Sequence of chain A:
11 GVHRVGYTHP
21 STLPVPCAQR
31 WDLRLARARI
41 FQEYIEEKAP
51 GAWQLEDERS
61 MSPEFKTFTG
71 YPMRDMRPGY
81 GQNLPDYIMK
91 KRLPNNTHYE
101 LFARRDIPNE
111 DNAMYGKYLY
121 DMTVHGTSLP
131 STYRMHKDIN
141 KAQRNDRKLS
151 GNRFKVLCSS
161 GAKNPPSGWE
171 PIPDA

This data describes a binding interaction between two proteins.

Sequence of chain B:
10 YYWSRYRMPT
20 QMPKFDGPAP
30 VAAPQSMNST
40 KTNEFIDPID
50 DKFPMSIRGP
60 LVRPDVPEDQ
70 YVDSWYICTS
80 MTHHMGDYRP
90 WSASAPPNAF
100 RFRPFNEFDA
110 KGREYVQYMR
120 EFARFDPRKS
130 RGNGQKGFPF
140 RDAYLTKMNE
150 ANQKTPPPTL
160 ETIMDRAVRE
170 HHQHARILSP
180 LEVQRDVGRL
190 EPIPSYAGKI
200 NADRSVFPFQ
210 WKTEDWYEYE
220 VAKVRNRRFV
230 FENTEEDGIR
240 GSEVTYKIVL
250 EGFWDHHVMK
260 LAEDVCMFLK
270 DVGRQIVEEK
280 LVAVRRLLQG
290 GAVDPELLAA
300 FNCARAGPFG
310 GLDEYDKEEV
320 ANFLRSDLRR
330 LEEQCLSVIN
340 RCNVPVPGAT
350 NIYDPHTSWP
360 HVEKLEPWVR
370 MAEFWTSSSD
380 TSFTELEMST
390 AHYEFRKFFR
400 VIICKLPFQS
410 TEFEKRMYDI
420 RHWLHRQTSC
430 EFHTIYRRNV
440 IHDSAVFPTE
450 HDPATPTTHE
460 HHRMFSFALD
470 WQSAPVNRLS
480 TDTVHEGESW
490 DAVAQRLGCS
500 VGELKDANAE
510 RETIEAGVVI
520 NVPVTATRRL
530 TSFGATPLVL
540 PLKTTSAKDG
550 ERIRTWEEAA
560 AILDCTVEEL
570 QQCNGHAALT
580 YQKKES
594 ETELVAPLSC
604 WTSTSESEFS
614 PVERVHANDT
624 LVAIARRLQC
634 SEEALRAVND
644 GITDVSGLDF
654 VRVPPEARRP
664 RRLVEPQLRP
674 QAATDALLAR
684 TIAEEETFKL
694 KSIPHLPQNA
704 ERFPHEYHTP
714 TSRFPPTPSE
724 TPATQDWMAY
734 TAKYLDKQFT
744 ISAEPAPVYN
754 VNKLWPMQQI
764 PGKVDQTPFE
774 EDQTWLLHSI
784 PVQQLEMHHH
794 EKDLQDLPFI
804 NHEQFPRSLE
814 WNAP

Interface contacts:
Residue H793 in chain B interacts with residue K90 in chain A (closest heavy-atom distance 2.9 Å).
Residue M760 in chain B contacts residue Q54 in chain A (closest heavy-atom distance 3.4 Å).
Residue Q807 in chain B is in contact with residue N96 in chain A (closest heavy-atom distance 3.3 Å).
Residue Q769 in chain B is in contact with residue G51 in chain A (closest heavy-atom distance 3.5 Å).
Residue H805 in chain B is in contact with residue Y99 in chain A (closest heavy-atom distance 3.4 Å).
Residue H805 in chain B is in contact with residue H98 in chain A (closest heavy-atom distance 3.3 Å).
Residue H461 in chain B is in contact with residue I45 in chain A (closest heavy-atom distance 3.1 Å).
Residue N753 in chain B contacts residue G16 in chain A (closest heavy-atom distance 2.3 Å).
Residue Q807 in chain B contacts residue T97 in chain A (closest heavy-atom distance 3.4 Å).
Residue P784 in chain B interacts with residue P78 in chain A (closest heavy-atom distance 3.3 Å).
Residue K766 in chain B interacts with residue E47 in chain A (closest heavy-atom distance 3.2 Å).
Residue F466 in chain B is in contact with residue Q42 in chain A (closest heavy-atom distance 3.4 Å).
Residue V223 in chain B contacts residue T69 in chain A (closest heavy-atom distance 3.3 Å).
Residue D768 in chain B contacts residue H13 in chain A (closest heavy-atom distance 2.8 Å).
Residue Y216 in chain B is in contact with residue P63 in chain A (closest heavy-atom distance 3.5 Å).
Residue Q769 in chain B interacts with residue A52 in chain A (closest heavy-atom distance 3.5 Å).
Residue Y216 in chain B is in contact with residue E64 in chain A (closest heavy-atom distance 3.2 Å).
Residue P764 in chain B contacts residue W31 in chain A (closest heavy-atom distance 3.3 Å).
Residue Q728 in chain B is in contact with residue H13 in chain A (closest heavy-atom distance 3.4 Å).
Residue R462 in chain B interacts with residue E47 in chain A (closest heavy-atom distance 2.7 Å).
Residue G765 in chain B is in contact with residue R14 in chain A (closest heavy-atom distance 2.8 Å).
Residue R224 in chain B is in contact with residue G70 in chain A (closest heavy-atom distance 3.2 Å).
Residue D768 in chain B contacts residue V12 in chain A (closest heavy-atom distance 3.2 Å).
Residue N621 in chain B contacts residue V25 in chain A (closest heavy-atom distance 3.3 Å).
Residue D768 in chain B is in contact with residue G11 in chain A (closest heavy-atom distance 3.3 Å).
Residue A620 in chain B contacts residue L23 in chain A (closest heavy-atom distance 3.5 Å).
Residue I763 in chain B is in contact with residue V15 in chain A (closest heavy-atom distance 3.5 Å).
Residue H792 in chain B contacts residue M73 in chain A (closest heavy-atom distance 3.0 Å).
Residue N621 in chain B is in contact with residue P24 in chain A (closest heavy-atom distance 3.1 Å).
Residue A620 in chain B interacts with residue S21 in chain A (closest heavy-atom distance 3.3 Å).
Residue T714 in chain B is in contact with residue K48 in chain A (closest heavy-atom distance 3.3 Å).
Residue T770 in chain B contacts residue G11 in chain A (closest heavy-atom distance 3.2 Å).
Residue P764 in chain B is in contact with residue Y17 in chain A (closest heavy-atom distance 3.5 Å).
Residue G765 in chain B contacts residue V15 in chain A (closest heavy-atom distance 2.9 Å).
Residue W470 in chain B is in contact with residue Q42 in chain A (closest heavy-atom distance 3.4 Å).
Residue K766 in chain B is in contact with residue V15 in chain A (closest heavy-atom distance 3.3 Å).
Residue R716 in chain B interacts with residue R77 in chain A (closest heavy-atom distance 3.3 Å).
Residue Q786 in chain B contacts residue P78 in chain A (closest heavy-atom distance 2.8 Å).
Residue R617 in chain B is in contact with residue S21 in chain A (closest heavy-atom distance 2.8 Å).
Residue T456 in chain B is in contact with residue L35 in chain A (closest heavy-atom distance 3.3 Å).
Residue K766 in chain B contacts residue A49 in chain A (closest heavy-atom distance 3.1 Å).
Residue Q762 in chain B contacts residue W31 in chain A (closest heavy-atom distance 3.4 Å).
Residue D796 in chain B contacts residue Y87 in chain A (closest heavy-atom distance 3.5 Å).
Residue L797 in chain B is in contact with residue H98 in chain A (closest heavy-atom distance 2.9 Å).
Residue Q762 in chain B contacts residue A49 in chain A (closest heavy-atom distance 3.1 Å).
Residue F717 in chain B is in contact with residue P50 in chain A (closest heavy-atom distance 3.5 Å).
Residue H461 in chain B interacts with residue A38 in chain A (closest heavy-atom distance 3.5 Å).
Residue Q728 in chain B is in contact with residue R14 in chain A (closest heavy-atom distance 3.5 Å).
Residue V767 in chain B contacts residue H13 in chain A (closest heavy-atom distance 3.5 Å).
Residue V767 in chain B contacts residue R14 in chain A (closest heavy-atom distance 3.3 Å).
Residue M463 in chain B is in contact with residue Y44 in chain A (closest heavy-atom distance 3.3 Å).
Residue H791 in chain B contacts residue Q82 in chain A (closest heavy-atom distance 3.5 Å).
Residue H619 in chain B interacts with residue S21 in chain A (closest heavy-atom distance 3.3 Å).
Residue R224 in chain B contacts residue Y71 in chain A (closest heavy-atom distance 3.5 Å).
Residue D768 in chain B contacts residue G51 in chain A (closest heavy-atom distance 3.1 Å).
Residue H793 in chain B is in contact with residue Y87 in chain A (closest heavy-atom distance 3.4 Å).
Residue Y216 in chain B contacts residue S62 in chain A (closest heavy-atom distance 3.1 Å).
Residue N753 in chain B interacts with residue T18 in chain A (closest heavy-atom distance 3.2 Å).
Residue R716 in chain B interacts with residue E46 in chain A (closest heavy-atom distance 3.1 Å).
Residue Q769 in chain B interacts with residue G11 in chain A (closest heavy-atom distance 3.4 Å).